Sequence of chain B:
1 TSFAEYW

Interface contacts:
Residue K81 in chain A is in contact with residue Y6 in chain B (closest heavy-atom distance 4.7 Å).
Residue Q59 in chain A is in contact with residue Y6 in chain B (closest heavy-atom distance 3.9 Å).
Residue V80 in chain A is in contact with residue W7 in chain B (closest heavy-atom distance 3.9 Å).
Residue I48 in chain A contacts residue W7 in chain B (closest heavy-atom distance 4.1 Å).
Residue F78 in chain A interacts with residue W7 in chain B (closest heavy-atom distance 4.5 Å).
Residue Q59 in chain A contacts residue T1 in chain B (closest heavy-atom distance 3.6 Å).
Residue Q59 in chain A is in contact with residue S2 in chain B (closest heavy-atom distance 3.3 Å).
Residue G45 in chain A contacts residue W7 in chain B (closest heavy-atom distance 3.5 Å).
Residue I86 in chain A contacts residue W7 in chain B (closest heavy-atom distance 4.0 Å).
Residue V80 in chain A interacts with residue F3 in chain B (closest heavy-atom distance 3.6 Å).
Residue Q59 in chain A contacts residue F3 in chain B (closest heavy-atom distance 2.9 Å).
Residue Y54 in chain A is in contact with residue F3 in chain B (closest heavy-atom distance 3.9 Å).
Residue H60 in chain A interacts with residue Y6 in chain B (closest heavy-atom distance 3.6 Å).
Residue V80 in chain A interacts with residue Y6 in chain B (closest heavy-atom distance 3.6 Å).
Residue L44 in chain A is in contact with residue W7 in chain B (closest heavy-atom distance 4.0 Å).
Residue F42 in chain A is in contact with residue W7 in chain B (closest heavy-atom distance 4.6 Å).
Residue G45 in chain A contacts residue F3 in chain B (closest heavy-atom distance 3.6 Å).
Residue M49 in chain A contacts residue A4 in chain B (closest heavy-atom distance 3.7 Å).
Residue V62 in chain A contacts residue F3 in chain B (closest heavy-atom distance 3.9 Å).
Residue M49 in chain A is in contact with residue F3 in chain B (closest heavy-atom distance 3.3 Å).
Residue L41 in chain A is in contact with residue W7 in chain B (closest heavy-atom distance 2.8 Å).
Residue I48 in chain A is in contact with residue F3 in chain B (closest heavy-atom distance 3.4 Å).

These two protein chains interact to form a complex.

Sequence of chain A:
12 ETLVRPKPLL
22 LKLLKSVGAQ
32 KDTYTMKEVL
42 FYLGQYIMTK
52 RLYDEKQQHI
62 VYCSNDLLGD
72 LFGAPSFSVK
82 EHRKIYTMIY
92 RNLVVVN